Sequence of chain A:
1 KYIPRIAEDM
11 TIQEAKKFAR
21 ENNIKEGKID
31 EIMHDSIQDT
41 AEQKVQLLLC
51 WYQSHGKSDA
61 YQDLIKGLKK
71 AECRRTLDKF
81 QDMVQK

Sequence of chain B:
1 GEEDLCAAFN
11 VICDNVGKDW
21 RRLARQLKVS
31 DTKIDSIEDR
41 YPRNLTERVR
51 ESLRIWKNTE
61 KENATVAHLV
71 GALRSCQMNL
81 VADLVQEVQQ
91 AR

These two protein chains interact to form a complex.

Contacts between the two chains:
Residue N44 in chain B contacts residue E31 in chain A (closest heavy-atom distance 4.3 Å).
Residue K18 in chain B contacts residue M33 in chain A (closest heavy-atom distance 3.6 Å).
Residue R48 in chain B contacts residue H34 in chain A (closest heavy-atom distance 5.0 Å).
Residue R43 in chain B interacts with residue D35 in chain A (closest heavy-atom distance 4.8 Å).
Residue L45 in chain B contacts residue E31 in chain A (closest heavy-atom distance 4.8 Å).